Sequence of protein 1:
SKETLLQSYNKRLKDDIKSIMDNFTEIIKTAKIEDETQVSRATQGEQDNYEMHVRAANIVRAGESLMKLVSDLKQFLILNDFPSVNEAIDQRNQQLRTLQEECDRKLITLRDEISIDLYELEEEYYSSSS

Sequence of protein 2:
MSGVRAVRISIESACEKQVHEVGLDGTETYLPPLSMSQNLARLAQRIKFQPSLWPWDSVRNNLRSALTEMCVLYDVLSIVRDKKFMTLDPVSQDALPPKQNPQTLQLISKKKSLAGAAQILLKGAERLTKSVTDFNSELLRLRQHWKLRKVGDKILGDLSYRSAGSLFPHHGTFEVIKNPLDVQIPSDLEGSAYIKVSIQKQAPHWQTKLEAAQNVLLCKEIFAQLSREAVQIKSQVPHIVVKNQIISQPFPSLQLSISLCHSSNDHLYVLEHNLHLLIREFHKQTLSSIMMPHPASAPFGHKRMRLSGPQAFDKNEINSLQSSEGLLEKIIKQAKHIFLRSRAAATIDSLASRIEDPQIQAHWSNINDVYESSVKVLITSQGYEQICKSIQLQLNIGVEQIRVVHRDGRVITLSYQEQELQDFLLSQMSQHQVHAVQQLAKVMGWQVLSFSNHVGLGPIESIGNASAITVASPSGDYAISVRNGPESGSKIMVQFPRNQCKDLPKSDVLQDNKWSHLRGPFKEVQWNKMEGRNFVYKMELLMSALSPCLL

Residue-level contacts at the interface:
Residue R191 in protein 2 interacts with residue S93 in protein 1 (closest heavy-atom distance 3.5 Å).
Residue I460 in protein 2 is in contact with residue Y135 in protein 1 (closest heavy-atom distance 3.6 Å).
Residue Q192 in protein 2 is in contact with residue A97 in protein 1 (closest heavy-atom distance 4.1 Å).
Residue R191 in protein 2 contacts residue I87 in protein 1 (closest heavy-atom distance 3.0 Å).
Residue L160 in protein 2 is in contact with residue I68 in protein 1 (closest heavy-atom distance 4.0 Å).
Residue R633 in protein 2 contacts residue S138 in protein 1 (closest heavy-atom distance 3.4 Å).
Residue H463 in protein 2 contacts residue E131 in protein 1 (closest heavy-atom distance 2.9 Å).
Residue S152 in protein 2 contacts residue H62 in protein 1 (closest heavy-atom distance 4.0 Å).
Residue N466 in protein 2 interacts with residue S124 in protein 1 (closest heavy-atom distance 2.3 Å).
Residue G155 in protein 2 contacts residue H62 in protein 1 (closest heavy-atom distance 3.4 Å).
Residue L144 in protein 2 contacts residue R50 in protein 1 (closest heavy-atom distance 3.4 Å).
Residue R191 in protein 2 contacts residue V94 in protein 1 (closest heavy-atom distance 3.4 Å).
Residue L160 in protein 2 contacts residue V69 in protein 1 (closest heavy-atom distance 4.0 Å).
Residue Q145 in protein 2 is in contact with residue I42 in protein 1 (closest heavy-atom distance 3.2 Å).
Residue K149 in protein 2 is in contact with residue T39 in protein 1 (closest heavy-atom distance 3.5 Å).
Residue K149 in protein 2 interacts with residue M61 in protein 1 (closest heavy-atom distance 4.0 Å).
Residue D449 in protein 2 is in contact with residue Y135 in protein 1 (closest heavy-atom distance 2.5 Å).
Residue E456 in protein 2 is in contact with residue S138 in protein 1 (closest heavy-atom distance 3.3 Å).
Residue I159 in protein 2 contacts residue A65 in protein 1 (closest heavy-atom distance 3.6 Å).
Residue L188 in protein 2 is in contact with residue I87 in protein 1 (closest heavy-atom distance 3.7 Å).
Residue L167 in protein 2 contacts residue M76 in protein 1 (closest heavy-atom distance 4.1 Å).
Residue L160 in protein 2 is in contact with residue A65 in protein 1 (closest heavy-atom distance 4.1 Å).
Residue H463 in protein 2 interacts with residue Y128 in protein 1 (closest heavy-atom distance 3.2 Å).
Residue Q482 in protein 2 is in contact with residue S138 in protein 1 (closest heavy-atom distance 4.1 Å).
Residue Q145 in protein 2 is in contact with residue Q53 in protein 1 (closest heavy-atom distance 3.6 Å).
Residue R191 in protein 2 is in contact with residue A97 in protein 1 (closest heavy-atom distance 3.4 Å).
Residue H463 in protein 2 contacts residue E132 in protein 1 (closest heavy-atom distance 3.9 Å).
Residue R166 in protein 2 interacts with residue V69 in protein 1 (closest heavy-atom distance 3.4 Å).
Residue P141 in protein 2 is in contact with residue R50 in protein 1 (closest heavy-atom distance 3.8 Å).
Residue P141 in protein 2 is in contact with residue E45 in protein 1 (closest heavy-atom distance 4.0 Å).
Residue Q459 in protein 2 is in contact with residue Y135 in protein 1 (closest heavy-atom distance 4.0 Å).
Residue S152 in protein 2 interacts with residue N58 in protein 1 (closest heavy-atom distance 3.2 Å).
Residue Q459 in protein 2 contacts residue S137 in protein 1 (closest heavy-atom distance 4.0 Å).
Residue A462 in protein 2 is in contact with residue E131 in protein 1 (closest heavy-atom distance 3.1 Å).
Residue A156 in protein 2 interacts with residue H62 in protein 1 (closest heavy-atom distance 3.7 Å).
Residue I159 in protein 2 interacts with residue H62 in protein 1 (closest heavy-atom distance 4.2 Å).
Residue A156 in protein 2 is in contact with residue M61 in protein 1 (closest heavy-atom distance 4.1 Å).
Residue R166 in protein 2 contacts residue E73 in protein 1 (closest heavy-atom distance 3.0 Å).
Residue L153 in protein 2 contacts residue M61 in protein 1 (closest heavy-atom distance 3.8 Å).
Residue S152 in protein 2 contacts residue M61 in protein 1 (closest heavy-atom distance 3.0 Å).
Residue N140 in protein 2 is in contact with residue E45 in protein 1 (closest heavy-atom distance 3.2 Å).
Residue N466 in protein 2 interacts with residue R120 in protein 1 (closest heavy-atom distance 4.1 Å).
Residue K198 in protein 2 contacts residue Q84 in protein 1 (closest heavy-atom distance 3.4 Å).
Residue A462 in protein 2 contacts residue Y135 in protein 1 (closest heavy-atom distance 3.4 Å).
Residue W464 in protein 2 is in contact with residue E131 in protein 1 (closest heavy-atom distance 3.5 Å).
Residue A156 in protein 2 contacts residue A65 in protein 1 (closest heavy-atom distance 3.9 Å).
Residue Q145 in protein 2 contacts residue R50 in protein 1 (closest heavy-atom distance 3.5 Å).
Residue I203 in protein 2 interacts with residue L88 in protein 1 (closest heavy-atom distance 3.8 Å).
Residue S148 in protein 2 is in contact with residue R50 in protein 1 (closest heavy-atom distance 2.8 Å).
Residue I159 in protein 2 interacts with residue A66 in protein 1 (closest heavy-atom distance 4.0 Å).
Residue E456 in protein 2 interacts with residue S137 in protein 1 (closest heavy-atom distance 4.1 Å).
Residue K198 in protein 2 interacts with residue L88 in protein 1 (closest heavy-atom distance 3.9 Å).
Residue S152 in protein 2 contacts residue D57 in protein 1 (closest heavy-atom distance 3.8 Å).
Residue A452 in protein 2 contacts residue Y135 in protein 1 (closest heavy-atom distance 3.8 Å).
Residue K149 in protein 2 interacts with residue D57 in protein 1 (closest heavy-atom distance 2.6 Å).
Residue Q461 in protein 2 interacts with residue Y135 in protein 1 (closest heavy-atom distance 3.8 Å).
Residue L187 in protein 2 interacts with residue I87 in protein 1 (closest heavy-atom distance 3.8 Å).
Residue I467 in protein 2 contacts residue R120 in protein 1 (closest heavy-atom distance 3.8 Å).
Residue H193 in protein 2 is in contact with residue R101 in protein 1 (closest heavy-atom distance 3.1 Å).
Residue Q145 in protein 2 interacts with residue E43 in protein 1 (closest heavy-atom distance 2.6 Å).

These two protein chains interact to form a complex.